Sequence of protein 1:
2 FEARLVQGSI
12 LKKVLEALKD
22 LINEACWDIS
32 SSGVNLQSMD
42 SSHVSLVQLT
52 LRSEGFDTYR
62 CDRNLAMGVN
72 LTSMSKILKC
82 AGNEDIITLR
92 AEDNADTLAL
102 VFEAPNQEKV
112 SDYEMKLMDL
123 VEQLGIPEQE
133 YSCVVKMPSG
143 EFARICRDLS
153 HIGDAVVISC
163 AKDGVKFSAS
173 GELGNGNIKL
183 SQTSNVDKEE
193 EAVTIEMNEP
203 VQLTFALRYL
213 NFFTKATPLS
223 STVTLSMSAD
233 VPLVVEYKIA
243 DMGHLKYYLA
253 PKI

Sequence of protein 2:
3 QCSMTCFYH

Residue-level contacts at the interface:
Residue A252 in protein 1 interacts with residue S5 in protein 2 (closest heavy-atom distance 3.5 Å).
Residue P129 in protein 1 interacts with residue Y10 in protein 2 (closest heavy-atom distance 3.8 Å).
Residue H44 in protein 1 contacts residue T7 in protein 2 (closest heavy-atom distance 5.0 Å).
Residue P253 in protein 1 is in contact with residue C4 in protein 2 (closest heavy-atom distance 3.0 Å).
Residue G127 in protein 1 contacts residue Y10 in protein 2 (closest heavy-atom distance 3.1 Å).
Residue V233 in protein 1 interacts with residue Y10 in protein 2 (closest heavy-atom distance 4.5 Å).
Residue L126 in protein 1 interacts with residue Y10 in protein 2 (closest heavy-atom distance 4.3 Å).
Residue K254 in protein 1 contacts residue C4 in protein 2 (closest heavy-atom distance 4.3 Å).
Residue A252 in protein 1 is in contact with residue F9 in protein 2 (closest heavy-atom distance 4.0 Å).
Residue L47 in protein 1 contacts residue M6 in protein 2 (closest heavy-atom distance 4.1 Å).
Residue Y250 in protein 1 contacts residue M6 in protein 2 (closest heavy-atom distance 3.8 Å).
Residue H44 in protein 1 interacts with residue S5 in protein 2 (closest heavy-atom distance 3.2 Å).
Residue L251 in protein 1 interacts with residue M6 in protein 2 (closest heavy-atom distance 4.6 Å).
Residue H44 in protein 1 is in contact with residue M6 in protein 2 (closest heavy-atom distance 3.4 Å).
Residue M40 in protein 1 interacts with residue M6 in protein 2 (closest heavy-atom distance 5.0 Å).
Residue Q131 in protein 1 contacts residue Y10 in protein 2 (closest heavy-atom distance 2.6 Å).
Residue K254 in protein 1 contacts residue Q3 in protein 2 (closest heavy-atom distance 3.7 Å).
Residue P234 in protein 1 interacts with residue F9 in protein 2 (closest heavy-atom distance 4.2 Å).
Residue A252 in protein 1 is in contact with residue C4 in protein 2 (closest heavy-atom distance 3.4 Å).
Residue A208 in protein 1 interacts with residue Q3 in protein 2 (closest heavy-atom distance 4.8 Å).
Residue I255 in protein 1 contacts residue C4 in protein 2 (closest heavy-atom distance 3.5 Å).
Residue V45 in protein 1 interacts with residue M6 in protein 2 (closest heavy-atom distance 3.1 Å).
Residue P253 in protein 1 contacts residue Q3 in protein 2 (closest heavy-atom distance 4.2 Å).
Residue P234 in protein 1 contacts residue M6 in protein 2 (closest heavy-atom distance 3.5 Å).
Residue P234 in protein 1 interacts with residue Y10 in protein 2 (closest heavy-atom distance 4.0 Å).
Residue M40 in protein 1 contacts residue T7 in protein 2 (closest heavy-atom distance 4.1 Å).
Residue V233 in protein 1 is in contact with residue F9 in protein 2 (closest heavy-atom distance 4.2 Å).
Residue I128 in protein 1 contacts residue Y10 in protein 2 (closest heavy-atom distance 4.0 Å).
Residue I255 in protein 1 interacts with residue Q3 in protein 2 (closest heavy-atom distance 3.6 Å).
Residue V45 in protein 1 interacts with residue Q3 in protein 2 (closest heavy-atom distance 3.6 Å).
Residue S46 in protein 1 contacts residue M6 in protein 2 (closest heavy-atom distance 4.6 Å).
Residue Y133 in protein 1 interacts with residue Y10 in protein 2 (closest heavy-atom distance 3.8 Å).
Residue A252 in protein 1 is in contact with residue M6 in protein 2 (closest heavy-atom distance 3.8 Å).
Residue D232 in protein 1 interacts with residue F9 in protein 2 (closest heavy-atom distance 2.9 Å).
Residue P253 in protein 1 contacts residue F9 in protein 2 (closest heavy-atom distance 4.4 Å).
Residue L126 in protein 1 interacts with residue H11 in protein 2 (closest heavy-atom distance 3.8 Å).
Residue A252 in protein 1 contacts residue Q3 in protein 2 (closest heavy-atom distance 4.1 Å).
Residue G127 in protein 1 interacts with residue H11 in protein 2 (closest heavy-atom distance 3.6 Å).

These two protein chains interact to form a complex.